Sequence of the first protein:
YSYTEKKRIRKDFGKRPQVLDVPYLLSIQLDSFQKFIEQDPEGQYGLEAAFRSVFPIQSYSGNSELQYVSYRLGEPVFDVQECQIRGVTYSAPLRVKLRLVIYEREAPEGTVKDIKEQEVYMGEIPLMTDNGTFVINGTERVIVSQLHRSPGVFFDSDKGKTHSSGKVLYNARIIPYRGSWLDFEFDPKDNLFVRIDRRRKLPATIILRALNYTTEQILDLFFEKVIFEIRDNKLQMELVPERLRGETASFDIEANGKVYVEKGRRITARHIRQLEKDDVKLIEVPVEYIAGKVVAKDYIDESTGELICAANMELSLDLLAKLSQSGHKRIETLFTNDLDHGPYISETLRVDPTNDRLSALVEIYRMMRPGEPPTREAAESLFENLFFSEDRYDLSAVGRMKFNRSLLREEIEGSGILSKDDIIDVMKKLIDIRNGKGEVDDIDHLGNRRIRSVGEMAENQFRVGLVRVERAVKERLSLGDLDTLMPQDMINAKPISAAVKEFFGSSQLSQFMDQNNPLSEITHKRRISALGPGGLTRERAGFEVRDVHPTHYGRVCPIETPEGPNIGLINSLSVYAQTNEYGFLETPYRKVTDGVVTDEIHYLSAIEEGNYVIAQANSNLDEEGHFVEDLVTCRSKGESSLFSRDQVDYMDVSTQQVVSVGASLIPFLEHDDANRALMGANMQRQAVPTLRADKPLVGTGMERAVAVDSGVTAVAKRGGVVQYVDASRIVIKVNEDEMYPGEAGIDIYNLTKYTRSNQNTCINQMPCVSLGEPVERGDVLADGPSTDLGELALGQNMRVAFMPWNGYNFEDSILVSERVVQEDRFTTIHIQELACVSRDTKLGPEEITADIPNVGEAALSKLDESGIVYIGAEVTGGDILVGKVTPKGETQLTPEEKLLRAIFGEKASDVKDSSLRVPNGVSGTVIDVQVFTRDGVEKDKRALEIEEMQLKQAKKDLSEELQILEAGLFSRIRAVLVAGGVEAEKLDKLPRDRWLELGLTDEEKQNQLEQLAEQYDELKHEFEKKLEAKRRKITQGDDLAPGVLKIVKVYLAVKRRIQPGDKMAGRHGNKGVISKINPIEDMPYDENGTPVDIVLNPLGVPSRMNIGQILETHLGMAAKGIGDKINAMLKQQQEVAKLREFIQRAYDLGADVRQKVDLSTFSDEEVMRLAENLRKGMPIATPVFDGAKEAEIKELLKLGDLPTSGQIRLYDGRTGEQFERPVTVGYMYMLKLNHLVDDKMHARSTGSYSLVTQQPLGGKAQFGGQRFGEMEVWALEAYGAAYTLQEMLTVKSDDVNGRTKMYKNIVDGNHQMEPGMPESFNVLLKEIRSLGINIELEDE

Contacts between the two chains:
Residue H1313 in the first protein interacts with residue R28 in the second protein (closest heavy-atom distance 3.5 Å).
Residue G1282 in the first protein interacts with residue F17 in the second protein (closest heavy-atom distance 4.0 Å).
Residue Y1281 in the first protein contacts residue F17 in the second protein (closest heavy-atom distance 3.9 Å).

Sequence of the second protein:
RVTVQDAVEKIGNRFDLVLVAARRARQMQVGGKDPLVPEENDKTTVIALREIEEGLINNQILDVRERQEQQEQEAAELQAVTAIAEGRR

These two protein chains interact to form a complex.